These two protein chains interact to form a complex.

Sequence of chain B:
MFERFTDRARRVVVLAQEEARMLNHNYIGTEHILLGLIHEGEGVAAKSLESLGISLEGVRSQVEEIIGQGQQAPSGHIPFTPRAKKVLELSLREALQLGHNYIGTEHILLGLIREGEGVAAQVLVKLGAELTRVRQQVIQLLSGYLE

Sequence of chain A:
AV

Interface contacts:
Residue F80 in chain B contacts residue A3 in chain A (closest heavy-atom distance 3.1 Å).
Residue Q17 in chain B contacts residue V5 in chain A (closest heavy-atom distance 3.7 Å).
Residue H77 in chain B is in contact with residue V5 in chain A (closest heavy-atom distance 4.2 Å).
Residue I28 in chain B is in contact with residue V5 in chain A (closest heavy-atom distance 3.8 Å).
Residue K85 in chain B contacts residue A3 in chain A (closest heavy-atom distance 4.9 Å).
Residue V14 in chain B interacts with residue V5 in chain A (closest heavy-atom distance 3.7 Å).
Residue P79 in chain B is in contact with residue A3 in chain A (closest heavy-atom distance 3.4 Å).
Residue F80 in chain B is in contact with residue V5 in chain A (closest heavy-atom distance 4.0 Å).
Residue I78 in chain B interacts with residue A3 in chain A (closest heavy-atom distance 4.5 Å).
Residue V13 in chain B contacts residue V5 in chain A (closest heavy-atom distance 3.9 Å).
Residue I78 in chain B interacts with residue V5 in chain A (closest heavy-atom distance 4.9 Å).